Sequence of the first protein:
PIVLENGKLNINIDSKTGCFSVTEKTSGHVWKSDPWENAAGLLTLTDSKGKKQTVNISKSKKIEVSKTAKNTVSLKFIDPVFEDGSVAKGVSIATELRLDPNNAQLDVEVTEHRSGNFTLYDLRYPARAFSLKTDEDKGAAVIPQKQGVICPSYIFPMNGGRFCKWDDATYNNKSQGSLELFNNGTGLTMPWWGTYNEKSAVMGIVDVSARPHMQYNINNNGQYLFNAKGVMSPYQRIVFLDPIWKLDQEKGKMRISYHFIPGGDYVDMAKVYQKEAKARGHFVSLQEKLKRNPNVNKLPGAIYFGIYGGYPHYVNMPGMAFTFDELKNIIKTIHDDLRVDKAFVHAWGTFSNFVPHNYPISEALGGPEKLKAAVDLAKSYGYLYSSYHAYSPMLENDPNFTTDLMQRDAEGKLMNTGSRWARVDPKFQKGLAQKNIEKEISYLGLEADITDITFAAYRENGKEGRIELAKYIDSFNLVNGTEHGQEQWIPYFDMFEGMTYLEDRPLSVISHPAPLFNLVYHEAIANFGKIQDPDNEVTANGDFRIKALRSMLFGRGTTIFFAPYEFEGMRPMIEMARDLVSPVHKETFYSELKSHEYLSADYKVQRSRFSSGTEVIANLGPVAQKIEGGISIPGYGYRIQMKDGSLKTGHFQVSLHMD

Sequence of the second protein:
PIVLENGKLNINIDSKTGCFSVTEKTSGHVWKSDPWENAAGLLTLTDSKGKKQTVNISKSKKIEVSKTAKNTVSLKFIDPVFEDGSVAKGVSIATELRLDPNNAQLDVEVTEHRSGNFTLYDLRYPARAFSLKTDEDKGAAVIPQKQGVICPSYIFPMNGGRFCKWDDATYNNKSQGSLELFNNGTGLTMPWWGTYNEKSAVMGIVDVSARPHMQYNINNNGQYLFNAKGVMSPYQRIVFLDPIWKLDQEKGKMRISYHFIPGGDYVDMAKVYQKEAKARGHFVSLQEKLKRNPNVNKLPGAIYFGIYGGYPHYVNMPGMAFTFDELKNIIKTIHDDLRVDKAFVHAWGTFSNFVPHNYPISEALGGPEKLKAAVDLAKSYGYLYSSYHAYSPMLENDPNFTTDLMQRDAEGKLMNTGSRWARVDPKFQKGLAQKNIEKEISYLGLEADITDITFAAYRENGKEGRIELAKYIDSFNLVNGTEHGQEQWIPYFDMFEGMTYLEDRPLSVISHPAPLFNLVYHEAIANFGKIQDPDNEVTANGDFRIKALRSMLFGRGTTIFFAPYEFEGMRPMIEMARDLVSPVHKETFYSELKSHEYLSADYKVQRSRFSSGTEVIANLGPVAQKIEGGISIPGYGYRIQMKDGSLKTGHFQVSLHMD

Interface contacts:
Residue T683 in the second protein interacts with residue D693 in the first protein (closest heavy-atom distance 2.6 Å).
Residue E571 in the second protein is in contact with residue N193 in the first protein (closest heavy-atom distance 3.3 Å).
Residue M192 in the second protein interacts with residue Y599 in the first protein (closest heavy-atom distance 3.3 Å).
Residue H685 in the second protein interacts with residue H691 in the first protein (closest heavy-atom distance 2.9 Å).
Residue W455 in the second protein interacts with residue D202 in the first protein (closest heavy-atom distance 2.9 Å).
Residue F595 in the second protein is in contact with residue N193 in the first protein (closest heavy-atom distance 3.0 Å).
Residue K199 in the second protein is in contact with residue E537 in the first protein (closest heavy-atom distance 2.8 Å).
Residue T451 in the second protein interacts with residue N261 in the first protein (closest heavy-atom distance 2.7 Å).
Residue D201 in the second protein contacts residue Y348 in the first protein (closest heavy-atom distance 2.4 Å).
Residue Y205 in the second protein contacts residue R454 in the first protein (closest heavy-atom distance 3.3 Å).
Residue F197 in the second protein interacts with residue Y342 in the first protein (closest heavy-atom distance 3.1 Å).
Residue H691 in the second protein interacts with residue H685 in the first protein (closest heavy-atom distance 2.8 Å).
Residue D201 in the second protein interacts with residue H347 in the first protein (closest heavy-atom distance 3.3 Å).
Residue Q257 in the second protein interacts with residue T451 in the first protein (closest heavy-atom distance 3.4 Å).
Residue R454 in the second protein contacts residue Y205 in the first protein (closest heavy-atom distance 3.4 Å).
Residue S689 in the second protein interacts with residue F686 in the first protein (closest heavy-atom distance 3.3 Å).
Residue H347 in the second protein interacts with residue D201 in the first protein (closest heavy-atom distance 3.4 Å).
Residue G452 in the second protein is in contact with residue N261 in the first protein (closest heavy-atom distance 3.4 Å).
Residue M192 in the second protein interacts with residue A597 in the first protein (closest heavy-atom distance 3.4 Å).
Residue G684 in the second protein interacts with residue H691 in the first protein (closest heavy-atom distance 3.1 Å).
Residue R196 in the second protein interacts with residue V572 in the first protein (closest heavy-atom distance 2.9 Å).
Residue Q687 in the second protein contacts residue V688 in the first protein (closest heavy-atom distance 3.4 Å).
Residue D538 in the second protein interacts with residue D538 in the first protein (closest heavy-atom distance 2.1 Å).
Residue D693 in the second protein interacts with residue T683 in the first protein (closest heavy-atom distance 2.8 Å).
Residue E571 in the second protein is in contact with residue R196 in the first protein (closest heavy-atom distance 2.8 Å).
Residue Y599 in the second protein contacts residue M192 in the first protein (closest heavy-atom distance 3.3 Å).
Residue E537 in the second protein interacts with residue K199 in the first protein (closest heavy-atom distance 2.7 Å).
Residue D202 in the second protein contacts residue W455 in the first protein (closest heavy-atom distance 3.0 Å).
Residue N261 in the second protein interacts with residue T451 in the first protein (closest heavy-atom distance 2.7 Å).
Residue Q566 in the second protein is in contact with residue K199 in the first protein (closest heavy-atom distance 3.4 Å).
Residue G264 in the second protein interacts with residue L448 in the first protein (closest heavy-atom distance 3.1 Å).
Residue G603 in the second protein contacts residue P656 in the first protein (closest heavy-atom distance 3.3 Å).
Residue K447 in the second protein interacts with residue A262 in the first protein (closest heavy-atom distance 2.8 Å).
Residue M692 in the second protein interacts with residue Y672 in the first protein (closest heavy-atom distance 3.4 Å).
Residue H691 in the second protein interacts with residue G684 in the first protein (closest heavy-atom distance 3.0 Å).
Residue H347 in the second protein interacts with residue D202 in the first protein (closest heavy-atom distance 3.0 Å).
Residue N193 in the second protein is in contact with residue E571 in the first protein (closest heavy-atom distance 3.4 Å).
Residue F686 in the second protein is in contact with residue S689 in the first protein (closest heavy-atom distance 3.3 Å).
Residue N193 in the second protein contacts residue E600 in the first protein (closest heavy-atom distance 2.9 Å).
Residue Q687 in the second protein contacts residue S689 in the first protein (closest heavy-atom distance 2.9 Å).
Residue G195 in the second protein interacts with residue I565 in the first protein (closest heavy-atom distance 3.3 Å).
Residue V572 in the second protein is in contact with residue R196 in the first protein (closest heavy-atom distance 2.9 Å).
Residue Y599 in the second protein contacts residue D636 in the first protein (closest heavy-atom distance 2.6 Å).
Residue G194 in the second protein contacts residue Y342 in the first protein (closest heavy-atom distance 3.4 Å).
Residue E600 in the second protein interacts with residue N193 in the first protein (closest heavy-atom distance 3.0 Å).
Residue V688 in the second protein is in contact with residue Q687 in the first protein (closest heavy-atom distance 3.4 Å).
Residue Y342 in the second protein is in contact with residue F197 in the first protein (closest heavy-atom distance 3.1 Å).
Residue N261 in the second protein contacts residue G452 in the first protein (closest heavy-atom distance 3.3 Å).
Residue D636 in the second protein is in contact with residue Y599 in the first protein (closest heavy-atom distance 2.6 Å).
Residue R196 in the second protein interacts with residue E571 in the first protein (closest heavy-atom distance 2.8 Å).
Residue M354 in the second protein contacts residue M192 in the first protein (closest heavy-atom distance 3.4 Å).
Residue Y342 in the second protein is in contact with residue G194 in the first protein (closest heavy-atom distance 3.4 Å).
Residue S689 in the second protein interacts with residue Q687 in the first protein (closest heavy-atom distance 2.8 Å).
Residue N193 in the second protein contacts residue F595 in the first protein (closest heavy-atom distance 3.0 Å).
Residue Y348 in the second protein contacts residue D201 in the first protein (closest heavy-atom distance 2.5 Å).
Residue A597 in the second protein contacts residue M192 in the first protein (closest heavy-atom distance 3.4 Å).
Residue L448 in the second protein is in contact with residue G264 in the first protein (closest heavy-atom distance 3.1 Å).
Residue D202 in the second protein contacts residue H347 in the first protein (closest heavy-atom distance 3.0 Å).
Residue K447 in the second protein contacts residue K263 in the first protein (closest heavy-atom distance 3.4 Å).
Residue I565 in the second protein interacts with residue G195 in the first protein (closest heavy-atom distance 3.4 Å).

The following describes two proteins that form a bound complex.